Sequence of chain B:
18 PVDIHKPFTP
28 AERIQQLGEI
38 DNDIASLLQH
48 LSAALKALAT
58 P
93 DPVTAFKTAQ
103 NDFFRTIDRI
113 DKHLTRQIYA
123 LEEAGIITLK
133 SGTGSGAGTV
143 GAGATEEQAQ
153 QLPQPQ

These two protein chains interact to form a complex.

Sequence of chain A:
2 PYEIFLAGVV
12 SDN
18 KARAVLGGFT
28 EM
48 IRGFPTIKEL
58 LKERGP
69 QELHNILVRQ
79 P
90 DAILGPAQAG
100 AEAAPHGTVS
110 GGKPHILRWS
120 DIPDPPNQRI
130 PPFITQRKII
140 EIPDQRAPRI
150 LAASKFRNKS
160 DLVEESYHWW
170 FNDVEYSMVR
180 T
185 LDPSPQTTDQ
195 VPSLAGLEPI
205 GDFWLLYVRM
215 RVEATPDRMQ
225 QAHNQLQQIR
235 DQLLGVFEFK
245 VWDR

Interface contacts:
Residue E28 in chain A interacts with residue S137 in chain B (closest heavy-atom distance 3.2 Å).
Residue V240 in chain A is in contact with residue L131 in chain B (closest heavy-atom distance 4.9 Å).
Residue Q236 in chain A interacts with residue K132 in chain B (closest heavy-atom distance 4.6 Å).
Residue G239 in chain A interacts with residue L131 in chain B (closest heavy-atom distance 3.9 Å).